The following describes two proteins that form a bound complex.

Sequence of the second protein:
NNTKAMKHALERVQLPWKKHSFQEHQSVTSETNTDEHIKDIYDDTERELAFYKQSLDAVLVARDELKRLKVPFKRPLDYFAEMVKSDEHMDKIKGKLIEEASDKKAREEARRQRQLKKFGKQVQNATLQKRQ

Residue-level contacts at the interface:
Residue I157 in the first protein is in contact with residue E277 in the second protein (closest heavy-atom distance 4.9 Å).
Residue T156 in the first protein interacts with residue A276 in the second protein (closest heavy-atom distance 4.5 Å).
Residue G158 in the first protein is in contact with residue A276 in the second protein (closest heavy-atom distance 4.8 Å).
Residue G158 in the first protein is in contact with residue E277 in the second protein (closest heavy-atom distance 4.0 Å).
Residue I157 in the first protein interacts with residue A276 in the second protein (closest heavy-atom distance 4.4 Å).
Residue Y173 in the first protein interacts with residue Y274 in the second protein (closest heavy-atom distance 4.8 Å).

Sequence of the first protein:
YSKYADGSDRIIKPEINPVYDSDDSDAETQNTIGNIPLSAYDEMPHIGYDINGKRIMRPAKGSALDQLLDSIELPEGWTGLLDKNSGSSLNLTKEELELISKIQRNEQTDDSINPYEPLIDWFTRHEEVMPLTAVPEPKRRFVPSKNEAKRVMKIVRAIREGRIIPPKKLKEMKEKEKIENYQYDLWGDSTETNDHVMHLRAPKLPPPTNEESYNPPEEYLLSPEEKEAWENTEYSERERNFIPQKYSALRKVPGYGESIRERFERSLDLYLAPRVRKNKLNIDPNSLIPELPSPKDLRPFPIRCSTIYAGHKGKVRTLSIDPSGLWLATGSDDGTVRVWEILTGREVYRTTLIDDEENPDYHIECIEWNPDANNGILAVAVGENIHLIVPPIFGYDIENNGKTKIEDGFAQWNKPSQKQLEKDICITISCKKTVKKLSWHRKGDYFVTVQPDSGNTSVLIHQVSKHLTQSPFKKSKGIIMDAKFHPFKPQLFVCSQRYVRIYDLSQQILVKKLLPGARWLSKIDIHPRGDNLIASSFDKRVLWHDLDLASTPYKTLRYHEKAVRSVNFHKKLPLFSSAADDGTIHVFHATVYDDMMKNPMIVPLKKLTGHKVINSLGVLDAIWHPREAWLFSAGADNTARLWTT